Sequence of the second protein:
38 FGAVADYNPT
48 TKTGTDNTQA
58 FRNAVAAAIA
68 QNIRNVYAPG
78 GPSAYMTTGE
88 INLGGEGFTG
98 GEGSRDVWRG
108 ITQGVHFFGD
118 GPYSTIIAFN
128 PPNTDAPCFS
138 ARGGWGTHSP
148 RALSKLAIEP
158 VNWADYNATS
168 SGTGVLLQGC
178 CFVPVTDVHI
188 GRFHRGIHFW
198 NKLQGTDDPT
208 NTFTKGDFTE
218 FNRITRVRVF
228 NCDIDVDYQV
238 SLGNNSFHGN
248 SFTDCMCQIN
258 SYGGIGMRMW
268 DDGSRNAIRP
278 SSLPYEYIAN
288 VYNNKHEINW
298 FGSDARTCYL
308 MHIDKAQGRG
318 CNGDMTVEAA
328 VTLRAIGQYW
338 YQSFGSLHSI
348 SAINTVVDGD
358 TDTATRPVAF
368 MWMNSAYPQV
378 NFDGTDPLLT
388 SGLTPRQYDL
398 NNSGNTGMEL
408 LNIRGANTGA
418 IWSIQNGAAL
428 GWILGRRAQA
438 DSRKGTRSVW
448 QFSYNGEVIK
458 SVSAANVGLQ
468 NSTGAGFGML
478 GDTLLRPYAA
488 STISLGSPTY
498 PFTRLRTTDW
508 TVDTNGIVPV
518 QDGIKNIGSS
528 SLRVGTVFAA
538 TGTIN

This data describes a binding interaction between two proteins.

Interface contacts:
Residue R393 in the first protein is in contact with residue N409 in the second protein (closest heavy-atom distance 2.5 Å).
Residue G432 in the first protein interacts with residue W429 in the second protein (closest heavy-atom distance 3.0 Å).
Residue N542 in the first protein interacts with residue A536 in the second protein (closest heavy-atom distance 3.1 Å).
Residue F179 in the first protein contacts residue R225 in the second protein (closest heavy-atom distance 3.2 Å).
Residue F535 in the first protein interacts with residue V531 in the second protein (closest heavy-atom distance 3.1 Å).
Residue R530 in the first protein contacts residue D519 in the second protein (closest heavy-atom distance 2.9 Å).
Residue Q436 in the first protein interacts with residue N402 in the second protein (closest heavy-atom distance 2.5 Å).
Residue N290 in the first protein contacts residue H345 in the second protein (closest heavy-atom distance 3.2 Å).
Residue F535 in the first protein is in contact with residue I524 in the second protein (closest heavy-atom distance 2.9 Å).
Residue F499 in the first protein contacts residue I490 in the second protein (closest heavy-atom distance 2.7 Å).
Residue R530 in the first protein is in contact with residue G520 in the second protein (closest heavy-atom distance 2.6 Å).
Residue R440 in the first protein is in contact with residue E406 in the second protein (closest heavy-atom distance 2.5 Å).
Residue H145 in the first protein interacts with residue Y120 in the second protein (closest heavy-atom distance 3.1 Å).
Residue R393 in the first protein contacts residue R411 in the second protein (closest heavy-atom distance 3.0 Å).
Residue R503 in the first protein contacts residue L492 in the second protein (closest heavy-atom distance 2.9 Å).
Residue T533 in the first protein contacts residue I524 in the second protein (closest heavy-atom distance 2.9 Å).
Residue R434 in the first protein interacts with residue N423 in the second protein (closest heavy-atom distance 2.8 Å).
Residue N72 in the first protein is in contact with residue D117 in the second protein (closest heavy-atom distance 2.9 Å).
Residue I430 in the first protein is in contact with residue I418 in the second protein (closest heavy-atom distance 3.2 Å).
Residue G525 in the first protein is in contact with residue I514 in the second protein (closest heavy-atom distance 2.9 Å).
Residue R71 in the first protein interacts with residue S121 in the second protein (closest heavy-atom distance 2.5 Å).
Residue W105 in the first protein interacts with residue E156 in the second protein (closest heavy-atom distance 3.0 Å).
Residue M370 in the first protein interacts with residue N398 in the second protein (closest heavy-atom distance 3.2 Å).
Residue D506 in the first protein interacts with residue T511 in the second protein (closest heavy-atom distance 3.0 Å).
Residue G465 in the first protein is in contact with residue E454 in the second protein (closest heavy-atom distance 2.8 Å).
Residue D103 in the first protein interacts with residue Y120 in the second protein (closest heavy-atom distance 3.0 Å).
Residue H145 in the first protein is in contact with residue R225 in the second protein (closest heavy-atom distance 2.9 Å).
Residue T505 in the first protein is in contact with residue T500 in the second protein (closest heavy-atom distance 3.0 Å).
Residue W447 in the first protein interacts with residue F449 in the second protein (closest heavy-atom distance 2.6 Å).
Residue R434 in the first protein is in contact with residue G404 in the second protein (closest heavy-atom distance 2.2 Å).
Residue N290 in the first protein contacts residue E325 in the second protein (closest heavy-atom distance 2.9 Å).
Residue R71 in the first protein is in contact with residue Y120 in the second protein (closest heavy-atom distance 2.8 Å).
Residue M405 in the first protein is in contact with residue N409 in the second protein (closest heavy-atom distance 2.9 Å).
Residue N468 in the first protein is in contact with residue D479 in the second protein (closest heavy-atom distance 2.5 Å).
Residue T533 in the first protein interacts with residue N523 in the second protein (closest heavy-atom distance 2.6 Å).
Residue S491 in the first protein is in contact with residue T480 in the second protein (closest heavy-atom distance 2.7 Å).
Residue H113 in the first protein is in contact with residue D117 in the second protein (closest heavy-atom distance 3.0 Å).
Residue S469 in the first protein is in contact with residue V459 in the second protein (closest heavy-atom distance 3.1 Å).
Residue T470 in the first protein contacts residue D479 in the second protein (closest heavy-atom distance 2.8 Å).
Residue S469 in the first protein is in contact with residue K457 in the second protein (closest heavy-atom distance 2.5 Å).
Residue S458 in the first protein contacts residue G453 in the second protein (closest heavy-atom distance 2.7 Å).
Residue A537 in the first protein contacts residue V531 in the second protein (closest heavy-atom distance 3.0 Å).
Residue S528 in the first protein is in contact with residue D519 in the second protein (closest heavy-atom distance 2.9 Å).
Residue R434 in the first protein is in contact with residue I421 in the second protein (closest heavy-atom distance 3.1 Å).
Residue L427 in the first protein interacts with residue T415 in the second protein (closest heavy-atom distance 3.1 Å).
Residue S491 in the first protein contacts residue L482 in the second protein (closest heavy-atom distance 2.7 Å).
Residue N463 in the first protein is in contact with residue E454 in the second protein (closest heavy-atom distance 2.7 Å).
Residue G532 in the first protein is in contact with residue K522 in the second protein (closest heavy-atom distance 2.4 Å).
Residue G493 in the first protein is in contact with residue L482 in the second protein (closest heavy-atom distance 3.0 Å).
Residue S469 in the first protein contacts residue S458 in the second protein (closest heavy-atom distance 3.1 Å).
Residue R220 in the first protein contacts residue D251 in the second protein (closest heavy-atom distance 2.9 Å).
Residue R501 in the first protein contacts residue S491 in the second protein (closest heavy-atom distance 3.1 Å).
Residue W105 in the first protein interacts with residue P157 in the second protein (closest heavy-atom distance 3.0 Å).
Residue G465 in the first protein contacts residue I456 in the second protein (closest heavy-atom distance 3.1 Å).
Residue Y485 in the first protein interacts with residue V455 in the second protein (closest heavy-atom distance 3.1 Å).
Residue N468 in the first protein contacts residue K457 in the second protein (closest heavy-atom distance 2.6 Å).
Residue T360 in the first protein contacts residue N402 in the second protein (closest heavy-atom distance 2.7 Å).
Residue G428 in the first protein is in contact with residue A417 in the second protein (closest heavy-atom distance 3.2 Å).
Residue I430 in the first protein interacts with residue A417 in the second protein (closest heavy-atom distance 3.0 Å).
Residue R434 in the first protein interacts with residue N399 in the second protein (closest heavy-atom distance 3.0 Å).

Sequence of the first protein:
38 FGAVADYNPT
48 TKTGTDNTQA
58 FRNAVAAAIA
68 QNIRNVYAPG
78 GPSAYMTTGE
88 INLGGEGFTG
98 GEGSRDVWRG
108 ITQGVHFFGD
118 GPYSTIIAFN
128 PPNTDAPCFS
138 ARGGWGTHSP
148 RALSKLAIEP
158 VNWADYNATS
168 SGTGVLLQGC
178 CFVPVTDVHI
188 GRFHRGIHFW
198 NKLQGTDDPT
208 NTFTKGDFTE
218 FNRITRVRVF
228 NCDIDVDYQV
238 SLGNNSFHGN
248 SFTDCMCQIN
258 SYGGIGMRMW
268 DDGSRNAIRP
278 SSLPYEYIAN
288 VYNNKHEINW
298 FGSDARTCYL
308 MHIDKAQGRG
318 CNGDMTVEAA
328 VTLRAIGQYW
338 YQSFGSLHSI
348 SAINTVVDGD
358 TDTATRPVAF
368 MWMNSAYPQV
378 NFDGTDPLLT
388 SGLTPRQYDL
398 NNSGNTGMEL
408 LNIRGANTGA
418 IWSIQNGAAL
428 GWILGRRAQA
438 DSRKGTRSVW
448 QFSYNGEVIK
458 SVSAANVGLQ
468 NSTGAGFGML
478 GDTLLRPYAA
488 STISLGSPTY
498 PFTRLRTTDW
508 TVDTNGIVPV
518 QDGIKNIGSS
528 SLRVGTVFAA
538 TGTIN